Sequence of chain A:
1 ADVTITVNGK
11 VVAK

Contacts between the two chains:
Residue S270 in chain B is in contact with residue I5 in chain A (closest heavy-atom distance 3.6 Å).
Residue T275 in chain B interacts with residue D2 in chain A (closest heavy-atom distance 3.6 Å).
Residue Y175 in chain B contacts residue K10 in chain A (closest heavy-atom distance 3.1 Å).
Residue L172 in chain B interacts with residue N8 in chain A (closest heavy-atom distance 2.7 Å).
Residue V268 in chain B contacts residue G9 in chain A (closest heavy-atom distance 2.8 Å).
Residue T169 in chain B contacts residue N8 in chain A (closest heavy-atom distance 3.7 Å).
Residue Q269 in chain B interacts with residue V7 in chain A (closest heavy-atom distance 3.2 Å).
Residue G266 in chain B contacts residue K10 in chain A (closest heavy-atom distance 3.4 Å).
Residue S270 in chain B contacts residue V7 in chain A (closest heavy-atom distance 3.0 Å).
Residue Q269 in chain B is in contact with residue T6 in chain A (closest heavy-atom distance 3.8 Å).
Residue V274 in chain B contacts residue D2 in chain A (closest heavy-atom distance 2.8 Å).
Residue V163 in chain B contacts residue V3 in chain A (closest heavy-atom distance 3.9 Å).
Residue A254 in chain B is in contact with residue V7 in chain A (closest heavy-atom distance 4.0 Å).
Residue D167 in chain B is in contact with residue T4 in chain A (closest heavy-atom distance 3.4 Å).
Residue G266 in chain B interacts with residue V11 in chain A (closest heavy-atom distance 2.9 Å).
Residue D174 in chain B interacts with residue K10 in chain A (closest heavy-atom distance 3.2 Å).
Residue I272 in chain B contacts residue I5 in chain A (closest heavy-atom distance 2.7 Å).
Residue V268 in chain B contacts residue N8 in chain A (closest heavy-atom distance 3.5 Å).
Residue D174 in chain B interacts with residue V12 in chain A (closest heavy-atom distance 3.4 Å).
Residue I271 in chain B interacts with residue T6 in chain A (closest heavy-atom distance 3.7 Å).
Residue V274 in chain B is in contact with residue A1 in chain A (closest heavy-atom distance 3.7 Å).
Residue N267 in chain B interacts with residue G9 in chain A (closest heavy-atom distance 3.7 Å).
Residue V263 in chain B contacts residue V11 in chain A (closest heavy-atom distance 4.0 Å).
Residue G116 in chain B contacts residue D2 in chain A (closest heavy-atom distance 3.4 Å).
Residue R166 in chain B interacts with residue V3 in chain A (closest heavy-atom distance 3.3 Å).
Residue Q269 in chain B contacts residue N8 in chain A (closest heavy-atom distance 2.9 Å).
Residue V170 in chain B contacts residue N8 in chain A (closest heavy-atom distance 3.0 Å).
Residue V168 in chain B is in contact with residue I5 in chain A (closest heavy-atom distance 3.3 Å).
Residue I271 in chain B contacts residue T4 in chain A (closest heavy-atom distance 3.5 Å).
Residue V268 in chain B contacts residue V7 in chain A (closest heavy-atom distance 3.8 Å).
Residue G273 in chain B is in contact with residue V3 in chain A (closest heavy-atom distance 3.3 Å).
Residue F276 in chain B contacts residue D2 in chain A (closest heavy-atom distance 2.8 Å).
Residue G273 in chain B interacts with residue A1 in chain A (closest heavy-atom distance 3.7 Å).
Residue V170 in chain B is in contact with residue T6 in chain A (closest heavy-atom distance 3.0 Å).
Residue T275 in chain B contacts residue A1 in chain A (closest heavy-atom distance 3.4 Å).
Residue S270 in chain B is in contact with residue T6 in chain A (closest heavy-atom distance 3.7 Å).
Residue Y256 in chain B interacts with residue G9 in chain A (closest heavy-atom distance 3.3 Å).
Residue A218 in chain B interacts with residue V11 in chain A (closest heavy-atom distance 3.8 Å).
Residue T171 in chain B is in contact with residue N8 in chain A (closest heavy-atom distance 3.4 Å).
Residue I272 in chain B contacts residue V3 in chain A (closest heavy-atom distance 4.0 Å).
Residue T169 in chain B contacts residue T6 in chain A (closest heavy-atom distance 3.3 Å).
Residue V274 in chain B is in contact with residue V3 in chain A (closest heavy-atom distance 2.7 Å).
Residue R166 in chain B contacts residue T4 in chain A (closest heavy-atom distance 2.9 Å).
Residue V168 in chain B interacts with residue T6 in chain A (closest heavy-atom distance 2.7 Å).
Residue V170 in chain B contacts residue V7 in chain A (closest heavy-atom distance 3.9 Å).
Residue T264 in chain B contacts residue V11 in chain A (closest heavy-atom distance 3.4 Å).
Residue I272 in chain B is in contact with residue T4 in chain A (closest heavy-atom distance 3.7 Å).
Residue V168 in chain B interacts with residue T4 in chain A (closest heavy-atom distance 3.0 Å).
Residue I271 in chain B interacts with residue I5 in chain A (closest heavy-atom distance 3.5 Å).
Residue A165 in chain B interacts with residue V3 in chain A (closest heavy-atom distance 3.5 Å).
Residue A115 in chain B interacts with residue D2 in chain A (closest heavy-atom distance 3.7 Å).
Residue V274 in chain B contacts residue I5 in chain A (closest heavy-atom distance 3.5 Å).
Residue L172 in chain B contacts residue V7 in chain A (closest heavy-atom distance 3.7 Å).
Residue V223 in chain B is in contact with residue V7 in chain A (closest heavy-atom distance 3.8 Å).
Residue A265 in chain B interacts with residue A13 in chain A (closest heavy-atom distance 4.0 Å).
Residue Y175 in chain B is in contact with residue V11 in chain A (closest heavy-atom distance 3.8 Å).
Residue R166 in chain B interacts with residue D2 in chain A (closest heavy-atom distance 3.1 Å).
Residue A265 in chain B contacts residue V11 in chain A (closest heavy-atom distance 3.2 Å).
Residue V268 in chain B interacts with residue K10 in chain A (closest heavy-atom distance 4.0 Å).
Residue Y256 in chain B interacts with residue K10 in chain A (closest heavy-atom distance 3.1 Å).

Sequence of chain B:
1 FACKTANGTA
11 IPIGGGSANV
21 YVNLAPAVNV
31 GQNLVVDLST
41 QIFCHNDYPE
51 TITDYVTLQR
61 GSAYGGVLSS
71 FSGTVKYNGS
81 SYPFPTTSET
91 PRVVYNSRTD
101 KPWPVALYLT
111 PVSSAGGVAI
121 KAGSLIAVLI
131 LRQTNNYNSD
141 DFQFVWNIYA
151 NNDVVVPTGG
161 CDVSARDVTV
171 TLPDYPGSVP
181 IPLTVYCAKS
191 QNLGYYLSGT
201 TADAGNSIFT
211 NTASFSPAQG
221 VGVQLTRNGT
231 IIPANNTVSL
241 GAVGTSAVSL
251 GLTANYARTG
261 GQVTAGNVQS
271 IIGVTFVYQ

This data describes a binding interaction between two proteins.